Sequence of the first protein:
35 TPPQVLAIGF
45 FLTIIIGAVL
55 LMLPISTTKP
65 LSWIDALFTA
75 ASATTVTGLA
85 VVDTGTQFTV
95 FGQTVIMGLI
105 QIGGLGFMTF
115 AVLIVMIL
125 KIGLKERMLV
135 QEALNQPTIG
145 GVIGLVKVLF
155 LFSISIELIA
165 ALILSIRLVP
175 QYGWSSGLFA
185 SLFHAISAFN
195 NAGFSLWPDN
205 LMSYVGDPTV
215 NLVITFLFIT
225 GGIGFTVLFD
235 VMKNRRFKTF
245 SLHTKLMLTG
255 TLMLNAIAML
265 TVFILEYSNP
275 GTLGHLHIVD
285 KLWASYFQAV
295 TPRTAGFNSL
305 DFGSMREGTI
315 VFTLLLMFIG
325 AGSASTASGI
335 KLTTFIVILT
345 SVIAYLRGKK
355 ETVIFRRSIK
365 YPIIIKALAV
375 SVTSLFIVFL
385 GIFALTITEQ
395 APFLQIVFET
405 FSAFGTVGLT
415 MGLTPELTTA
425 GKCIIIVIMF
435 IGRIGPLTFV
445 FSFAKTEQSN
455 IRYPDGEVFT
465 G

This data describes a binding interaction between two proteins.

Sequence of the second protein:
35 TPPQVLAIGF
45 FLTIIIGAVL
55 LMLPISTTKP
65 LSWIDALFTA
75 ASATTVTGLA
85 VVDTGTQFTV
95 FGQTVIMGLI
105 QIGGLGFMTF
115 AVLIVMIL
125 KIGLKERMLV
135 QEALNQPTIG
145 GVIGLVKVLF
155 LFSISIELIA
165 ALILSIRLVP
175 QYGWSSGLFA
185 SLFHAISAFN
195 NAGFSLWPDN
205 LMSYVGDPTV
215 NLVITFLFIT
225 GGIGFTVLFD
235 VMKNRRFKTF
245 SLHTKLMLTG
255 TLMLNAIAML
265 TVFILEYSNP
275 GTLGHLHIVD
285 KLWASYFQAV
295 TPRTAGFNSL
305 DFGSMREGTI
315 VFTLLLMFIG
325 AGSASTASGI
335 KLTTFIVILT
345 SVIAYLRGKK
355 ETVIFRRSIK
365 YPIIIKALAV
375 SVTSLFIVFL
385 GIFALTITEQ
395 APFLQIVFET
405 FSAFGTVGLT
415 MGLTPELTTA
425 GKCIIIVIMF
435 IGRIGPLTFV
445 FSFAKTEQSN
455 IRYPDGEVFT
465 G

Contacts between the two chains:
Residue H247 in the first protein is in contact with residue F463 in the second protein (closest heavy-atom distance 3.2 Å).
Residue F463 in the first protein is in contact with residue P141 in the second protein (closest heavy-atom distance 3.4 Å).
Residue N139 in the first protein is in contact with residue G465 in the second protein (closest heavy-atom distance 3.3 Å).
Residue E355 in the first protein interacts with residue Y457 in the second protein (closest heavy-atom distance 3.1 Å).
Residue Q140 in the first protein is in contact with residue F463 in the second protein (closest heavy-atom distance 3.3 Å).
Residue F463 in the first protein contacts residue Q140 in the second protein (closest heavy-atom distance 3.3 Å).
Residue F387 in the first protein interacts with residue G312 in the second protein (closest heavy-atom distance 3.2 Å).
Residue R351 in the first protein interacts with residue T450 in the second protein (closest heavy-atom distance 3.1 Å).
Residue D459 in the first protein contacts residue R361 in the second protein (closest heavy-atom distance 3.4 Å).
Residue S362 in the first protein contacts residue Y457 in the second protein (closest heavy-atom distance 3.0 Å).
Residue T337 in the first protein contacts residue F463 in the second protein (closest heavy-atom distance 2.6 Å).
Residue P458 in the first protein interacts with residue R361 in the second protein (closest heavy-atom distance 3.3 Å).
Residue S327 in the first protein contacts residue G465 in the second protein (closest heavy-atom distance 2.9 Å).
Residue Y349 in the first protein interacts with residue K370 in the second protein (closest heavy-atom distance 3.4 Å).
Residue P458 in the first protein contacts residue S362 in the second protein (closest heavy-atom distance 2.7 Å).
Residue S362 in the first protein interacts with residue P458 in the second protein (closest heavy-atom distance 2.7 Å).
Residue K370 in the first protein interacts with residue G465 in the second protein (closest heavy-atom distance 3.1 Å).
Residue R456 in the first protein interacts with residue E355 in the second protein (closest heavy-atom distance 3.2 Å).
Residue P141 in the first protein is in contact with residue F463 in the second protein (closest heavy-atom distance 3.3 Å).
Residue G465 in the first protein is in contact with residue N139 in the second protein (closest heavy-atom distance 3.3 Å).
Residue E461 in the first protein interacts with residue L246 in the second protein (closest heavy-atom distance 3.3 Å).
Residue Y457 in the first protein is in contact with residue S362 in the second protein (closest heavy-atom distance 2.9 Å).
Residue T338 in the first protein is in contact with residue T464 in the second protein (closest heavy-atom distance 2.4 Å).
Residue G465 in the first protein interacts with residue S327 in the second protein (closest heavy-atom distance 2.9 Å).
Residue E451 in the first protein is in contact with residue K353 in the second protein (closest heavy-atom distance 3.2 Å).
Residue R361 in the first protein contacts residue E461 in the second protein (closest heavy-atom distance 2.7 Å).
Residue Y365 in the first protein is in contact with residue Y365 in the second protein (closest heavy-atom distance 2.9 Å).
Residue F463 in the first protein contacts residue T337 in the second protein (closest heavy-atom distance 2.7 Å).
Residue L350 in the first protein is in contact with residue F445 in the second protein (closest heavy-atom distance 3.2 Å).
Residue G465 in the first protein contacts residue K370 in the second protein (closest heavy-atom distance 3.1 Å).
Residue K370 in the first protein interacts with residue Y349 in the second protein (closest heavy-atom distance 3.3 Å).
Residue F445 in the first protein interacts with residue L350 in the second protein (closest heavy-atom distance 3.2 Å).
Residue G460 in the first protein is in contact with residue S362 in the second protein (closest heavy-atom distance 2.9 Å).
Residue T450 in the first protein is in contact with residue R351 in the second protein (closest heavy-atom distance 3.1 Å).
Residue N139 in the first protein interacts with residue F463 in the second protein (closest heavy-atom distance 3.2 Å).
Residue K335 in the first protein is in contact with residue G465 in the second protein (closest heavy-atom distance 2.8 Å).
Residue S245 in the first protein contacts residue E461 in the second protein (closest heavy-atom distance 3.3 Å).
Residue E451 in the first protein contacts residue R351 in the second protein (closest heavy-atom distance 3.2 Å).
Residue K370 in the first protein contacts residue T464 in the second protein (closest heavy-atom distance 3.1 Å).
Residue K353 in the first protein is in contact with residue E451 in the second protein (closest heavy-atom distance 3.0 Å).
Residue E461 in the first protein interacts with residue S245 in the second protein (closest heavy-atom distance 3.3 Å).
Residue T390 in the first protein contacts residue G312 in the second protein (closest heavy-atom distance 3.2 Å).
Residue S362 in the first protein interacts with residue G460 in the second protein (closest heavy-atom distance 3.0 Å).
Residue G312 in the first protein is in contact with residue F387 in the second protein (closest heavy-atom distance 3.2 Å).
Residue K354 in the first protein interacts with residue R456 in the second protein (closest heavy-atom distance 3.4 Å).
Residue V346 in the first protein is in contact with residue L372 in the second protein (closest heavy-atom distance 3.3 Å).
Residue L372 in the first protein contacts residue V346 in the second protein (closest heavy-atom distance 3.3 Å).
Residue Y457 in the first protein is in contact with residue E355 in the second protein (closest heavy-atom distance 3.0 Å).
Residue T464 in the first protein contacts residue K370 in the second protein (closest heavy-atom distance 3.1 Å).
Residue L246 in the first protein interacts with residue E461 in the second protein (closest heavy-atom distance 3.3 Å).
Residue R361 in the first protein contacts residue D459 in the second protein (closest heavy-atom distance 3.4 Å).
Residue G312 in the first protein is in contact with residue T390 in the second protein (closest heavy-atom distance 3.2 Å).
Residue R351 in the first protein interacts with residue E451 in the second protein (closest heavy-atom distance 3.3 Å).
Residue T464 in the first protein interacts with residue T338 in the second protein (closest heavy-atom distance 2.4 Å).
Residue E461 in the first protein contacts residue R361 in the second protein (closest heavy-atom distance 2.7 Å).
Residue E355 in the first protein is in contact with residue R456 in the second protein (closest heavy-atom distance 3.2 Å).
Residue F463 in the first protein interacts with residue H247 in the second protein (closest heavy-atom distance 3.2 Å).
Residue G465 in the first protein interacts with residue K335 in the second protein (closest heavy-atom distance 2.6 Å).
Residue F463 in the first protein interacts with residue N139 in the second protein (closest heavy-atom distance 3.3 Å).
Residue R361 in the first protein contacts residue P458 in the second protein (closest heavy-atom distance 3.3 Å).